Interface contacts:
Residue A98 in chain B is in contact with residue C36 in chain A (closest heavy-atom distance 2.6 Å).
Residue L128 in chain B interacts with residue D47 in chain A (closest heavy-atom distance 3.3 Å).
Residue D86 in chain B contacts residue S60 in chain A (closest heavy-atom distance 2.9 Å).
Residue G129 in chain B interacts with residue G48 in chain A (closest heavy-atom distance 3.0 Å).
Residue V135 in chain B interacts with residue T10 in chain A (closest heavy-atom distance 2.6 Å).
Residue L94 in chain B contacts residue Q40 in chain A (closest heavy-atom distance 3.2 Å).
Residue A97 in chain B contacts residue R37 in chain A (closest heavy-atom distance 3.4 Å).
Residue S136 in chain B is in contact with residue T10 in chain A (closest heavy-atom distance 3.3 Å).
Residue V100 in chain B interacts with residue S32 in chain A (closest heavy-atom distance 3.1 Å).
Residue T133 in chain B interacts with residue N51 in chain A (closest heavy-atom distance 2.7 Å).
Residue V59 in chain B interacts with residue K28 in chain A (closest heavy-atom distance 3.3 Å).
Residue S96 in chain B interacts with residue Y42 in chain A (closest heavy-atom distance 3.0 Å).
Residue V100 in chain B contacts residue V52 in chain A (closest heavy-atom distance 3.2 Å).
Residue A98 in chain B interacts with residue I35 in chain A (closest heavy-atom distance 3.1 Å).
Residue E61 in chain B interacts with residue R37 in chain A (closest heavy-atom distance 2.7 Å).
Residue Y99 in chain B interacts with residue Y34 in chain A (closest heavy-atom distance 3.4 Å).
Residue G129 in chain B interacts with residue L46 in chain A (closest heavy-atom distance 3.0 Å).
Residue S96 in chain B is in contact with residue R43 in chain A (closest heavy-atom distance 2.8 Å).
Residue A82 in chain B interacts with residue G50 in chain A (closest heavy-atom distance 3.2 Å).
Residue V101 in chain B contacts residue S32 in chain A (closest heavy-atom distance 2.9 Å).
Residue V84 in chain B is in contact with residue I44 in chain A (closest heavy-atom distance 3.0 Å).
Residue V100 in chain B interacts with residue G50 in chain A (closest heavy-atom distance 3.1 Å).
Residue E63 in chain B contacts residue R37 in chain A (closest heavy-atom distance 2.7 Å).
Residue Q18 in chain B is in contact with residue L46 in chain A (closest heavy-atom distance 3.2 Å).
Residue Y87 in chain B is in contact with residue R37 in chain A (closest heavy-atom distance 3.4 Å).
Residue R80 in chain B interacts with residue N51 in chain A (closest heavy-atom distance 3.4 Å).
Residue L81 in chain B is in contact with residue G50 in chain A (closest heavy-atom distance 3.1 Å).
Residue T20 in chain B interacts with residue S60 in chain A (closest heavy-atom distance 2.9 Å).
Residue T72 in chain B interacts with residue L46 in chain A (closest heavy-atom distance 3.4 Å).
Residue R80 in chain B is in contact with residue T49 in chain A (closest heavy-atom distance 2.8 Å).
Residue G76 in chain B is in contact with residue T49 in chain A (closest heavy-atom distance 2.8 Å).
Residue A97 in chain B is in contact with residue C36 in chain A (closest heavy-atom distance 3.4 Å).
Residue D86 in chain B is in contact with residue R43 in chain A (closest heavy-atom distance 3.1 Å).
Residue S131 in chain B is in contact with residue D47 in chain A (closest heavy-atom distance 3.0 Å).
Residue L94 in chain B contacts residue R43 in chain A (closest heavy-atom distance 3.3 Å).
Residue L128 in chain B contacts residue G48 in chain A (closest heavy-atom distance 3.1 Å).
Residue T72 in chain B interacts with residue S60 in chain A (closest heavy-atom distance 2.7 Å).
Residue A134 in chain B interacts with residue N51 in chain A (closest heavy-atom distance 3.2 Å).
Residue E102 in chain B interacts with residue T10 in chain A (closest heavy-atom distance 3.0 Å).
Residue V135 in chain B is in contact with residue P11 in chain A (closest heavy-atom distance 3.0 Å).
Residue A134 in chain B interacts with residue Y34 in chain A (closest heavy-atom distance 3.3 Å).
Residue E102 in chain B interacts with residue S32 in chain A (closest heavy-atom distance 2.5 Å).
Residue S136 in chain B is in contact with residue G33 in chain A (closest heavy-atom distance 3.2 Å).
Residue A134 in chain B contacts residue P11 in chain A (closest heavy-atom distance 2.7 Å).
Residue S96 in chain B interacts with residue C38 in chain A (closest heavy-atom distance 2.5 Å).
Residue V135 in chain B is in contact with residue A13 in chain A (closest heavy-atom distance 3.2 Å).
Residue V100 in chain B interacts with residue N51 in chain A (closest heavy-atom distance 3.4 Å).
Residue V60 in chain B contacts residue I35 in chain A (closest heavy-atom distance 3.4 Å).
Residue V135 in chain B interacts with residue G33 in chain A (closest heavy-atom distance 2.9 Å).
Residue D58 in chain B contacts residue K28 in chain A (closest heavy-atom distance 2.7 Å).
Residue P132 in chain B interacts with residue D47 in chain A (closest heavy-atom distance 3.0 Å).
Residue A134 in chain B is in contact with residue T10 in chain A (closest heavy-atom distance 3.0 Å).
Residue G129 in chain B interacts with residue D47 in chain A (closest heavy-atom distance 3.0 Å).
Residue A98 in chain B interacts with residue I44 in chain A (closest heavy-atom distance 3.1 Å).
Residue V100 in chain B contacts residue Y34 in chain A (closest heavy-atom distance 2.8 Å).
Residue E102 in chain B is in contact with residue N51 in chain A (closest heavy-atom distance 2.7 Å).
Residue E130 in chain B is in contact with residue D47 in chain A (closest heavy-atom distance 3.0 Å).
Residue T133 in chain B contacts residue Y34 in chain A (closest heavy-atom distance 2.8 Å).
Residue L94 in chain B contacts residue R57 in chain A (closest heavy-atom distance 3.2 Å).
Residue E130 in chain B interacts with residue G48 in chain A (closest heavy-atom distance 2.8 Å).

These two protein chains interact to form a complex.

Sequence of chain B:
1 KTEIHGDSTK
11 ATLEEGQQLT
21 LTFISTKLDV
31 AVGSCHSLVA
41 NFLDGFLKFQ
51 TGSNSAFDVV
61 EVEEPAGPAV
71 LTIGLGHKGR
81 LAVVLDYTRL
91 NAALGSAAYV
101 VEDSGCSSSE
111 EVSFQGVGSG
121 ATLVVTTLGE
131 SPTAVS

Sequence of chain A:
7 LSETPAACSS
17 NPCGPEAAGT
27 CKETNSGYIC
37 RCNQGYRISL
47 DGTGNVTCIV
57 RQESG